Contacts between the two chains:
Residue I1049 in the second protein is in contact with residue H1072 in the first protein (closest heavy-atom distance 3.1 Å).
Residue D1050 in the second protein is in contact with residue H1072 in the first protein (closest heavy-atom distance 4.3 Å).
Residue E1069 in the second protein is in contact with residue E1069 in the first protein (closest heavy-atom distance 4.6 Å).
Residue A1070 in the second protein contacts residue H1072 in the first protein (closest heavy-atom distance 4.9 Å).
Residue E1069 in the second protein is in contact with residue D1050 in the first protein (closest heavy-atom distance 3.6 Å).
Residue H1072 in the second protein interacts with residue I1049 in the first protein (closest heavy-atom distance 2.9 Å).
Residue I1049 in the second protein contacts residue E1069 in the first protein (closest heavy-atom distance 4.9 Å).
Residue D1050 in the second protein interacts with residue E1069 in the first protein (closest heavy-atom distance 3.9 Å).
Residue E1069 in the second protein contacts residue I1049 in the first protein (closest heavy-atom distance 4.7 Å).
Residue H1072 in the second protein interacts with residue D1050 in the first protein (closest heavy-atom distance 4.0 Å).
Residue H1067 in the second protein interacts with residue H1067 in the first protein (closest heavy-atom distance 3.8 Å).
Residue H1072 in the second protein contacts residue A1070 in the first protein (closest heavy-atom distance 4.5 Å).

Sequence of the second protein:
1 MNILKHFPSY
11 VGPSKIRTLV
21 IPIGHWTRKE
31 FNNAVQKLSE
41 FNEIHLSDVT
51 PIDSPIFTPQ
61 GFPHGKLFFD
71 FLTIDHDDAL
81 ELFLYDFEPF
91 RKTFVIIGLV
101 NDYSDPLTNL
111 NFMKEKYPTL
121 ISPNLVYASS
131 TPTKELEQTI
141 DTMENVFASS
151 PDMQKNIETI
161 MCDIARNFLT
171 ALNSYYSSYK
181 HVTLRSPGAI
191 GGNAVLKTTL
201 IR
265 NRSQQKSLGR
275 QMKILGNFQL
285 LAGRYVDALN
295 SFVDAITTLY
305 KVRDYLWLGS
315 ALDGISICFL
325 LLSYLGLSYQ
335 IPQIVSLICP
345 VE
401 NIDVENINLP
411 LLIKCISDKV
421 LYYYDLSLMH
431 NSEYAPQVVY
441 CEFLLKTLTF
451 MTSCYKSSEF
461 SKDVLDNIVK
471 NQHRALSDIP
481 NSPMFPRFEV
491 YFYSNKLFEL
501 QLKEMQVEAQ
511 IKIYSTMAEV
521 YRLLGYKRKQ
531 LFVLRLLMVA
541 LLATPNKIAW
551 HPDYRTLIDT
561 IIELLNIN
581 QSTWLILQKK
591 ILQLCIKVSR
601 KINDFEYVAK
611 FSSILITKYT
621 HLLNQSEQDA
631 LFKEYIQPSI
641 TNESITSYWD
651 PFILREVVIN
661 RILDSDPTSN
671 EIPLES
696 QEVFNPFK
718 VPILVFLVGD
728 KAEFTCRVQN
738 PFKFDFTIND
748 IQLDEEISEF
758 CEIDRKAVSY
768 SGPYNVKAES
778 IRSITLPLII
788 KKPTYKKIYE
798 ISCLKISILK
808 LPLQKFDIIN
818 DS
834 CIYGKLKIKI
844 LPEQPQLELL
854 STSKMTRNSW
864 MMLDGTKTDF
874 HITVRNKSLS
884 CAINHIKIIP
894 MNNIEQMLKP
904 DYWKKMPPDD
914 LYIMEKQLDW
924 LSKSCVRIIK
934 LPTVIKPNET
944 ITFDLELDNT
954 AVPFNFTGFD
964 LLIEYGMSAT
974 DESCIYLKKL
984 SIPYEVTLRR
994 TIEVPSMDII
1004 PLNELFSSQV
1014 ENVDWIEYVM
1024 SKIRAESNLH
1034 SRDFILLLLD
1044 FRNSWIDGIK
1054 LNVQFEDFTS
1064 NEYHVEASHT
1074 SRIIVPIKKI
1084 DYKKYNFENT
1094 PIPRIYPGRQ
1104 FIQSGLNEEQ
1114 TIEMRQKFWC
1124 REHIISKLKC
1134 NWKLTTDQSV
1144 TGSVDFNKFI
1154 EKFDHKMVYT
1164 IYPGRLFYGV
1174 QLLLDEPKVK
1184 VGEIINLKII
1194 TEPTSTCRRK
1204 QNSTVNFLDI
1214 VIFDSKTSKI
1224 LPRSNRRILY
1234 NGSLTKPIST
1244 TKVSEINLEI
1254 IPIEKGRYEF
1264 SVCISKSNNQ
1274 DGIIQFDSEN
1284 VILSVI

The following describes two proteins that form a bound complex.

Sequence of the first protein:
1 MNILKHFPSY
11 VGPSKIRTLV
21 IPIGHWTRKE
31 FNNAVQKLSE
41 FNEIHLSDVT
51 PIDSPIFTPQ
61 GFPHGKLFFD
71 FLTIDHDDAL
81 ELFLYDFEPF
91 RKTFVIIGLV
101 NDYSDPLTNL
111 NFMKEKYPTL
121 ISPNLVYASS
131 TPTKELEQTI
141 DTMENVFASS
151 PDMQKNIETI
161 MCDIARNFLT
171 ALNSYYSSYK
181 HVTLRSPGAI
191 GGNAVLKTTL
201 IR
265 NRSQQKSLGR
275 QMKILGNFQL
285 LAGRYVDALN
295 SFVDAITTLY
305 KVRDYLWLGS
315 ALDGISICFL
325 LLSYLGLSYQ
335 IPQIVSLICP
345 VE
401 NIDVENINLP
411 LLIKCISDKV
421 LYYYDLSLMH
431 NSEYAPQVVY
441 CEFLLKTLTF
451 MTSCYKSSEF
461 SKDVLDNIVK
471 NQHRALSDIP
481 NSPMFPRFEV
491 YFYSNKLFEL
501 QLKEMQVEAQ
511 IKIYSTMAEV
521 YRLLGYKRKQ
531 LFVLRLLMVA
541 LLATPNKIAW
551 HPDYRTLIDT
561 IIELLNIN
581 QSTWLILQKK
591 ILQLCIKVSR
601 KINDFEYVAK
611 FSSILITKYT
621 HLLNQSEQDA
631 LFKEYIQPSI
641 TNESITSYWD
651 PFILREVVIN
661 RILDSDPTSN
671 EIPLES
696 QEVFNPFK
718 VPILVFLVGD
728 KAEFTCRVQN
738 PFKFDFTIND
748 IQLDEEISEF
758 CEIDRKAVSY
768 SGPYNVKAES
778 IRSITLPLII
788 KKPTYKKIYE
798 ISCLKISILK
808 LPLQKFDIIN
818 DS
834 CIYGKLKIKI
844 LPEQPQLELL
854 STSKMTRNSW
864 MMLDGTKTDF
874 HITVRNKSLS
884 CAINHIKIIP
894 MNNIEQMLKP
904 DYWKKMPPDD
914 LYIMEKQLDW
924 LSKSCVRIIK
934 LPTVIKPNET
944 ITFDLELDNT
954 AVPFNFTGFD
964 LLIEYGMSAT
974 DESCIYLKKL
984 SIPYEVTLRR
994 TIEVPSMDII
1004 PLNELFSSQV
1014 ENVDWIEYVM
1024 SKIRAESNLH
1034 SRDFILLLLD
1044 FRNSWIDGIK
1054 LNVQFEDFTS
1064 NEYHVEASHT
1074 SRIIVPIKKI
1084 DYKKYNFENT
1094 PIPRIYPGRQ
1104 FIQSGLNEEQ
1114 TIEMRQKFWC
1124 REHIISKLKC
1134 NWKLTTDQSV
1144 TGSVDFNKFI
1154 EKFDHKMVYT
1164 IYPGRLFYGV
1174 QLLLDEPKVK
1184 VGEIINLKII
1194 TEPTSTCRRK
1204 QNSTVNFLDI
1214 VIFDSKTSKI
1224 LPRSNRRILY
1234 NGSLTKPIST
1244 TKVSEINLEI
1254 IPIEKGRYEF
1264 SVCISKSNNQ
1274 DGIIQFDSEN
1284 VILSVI